Sequence of the second protein:
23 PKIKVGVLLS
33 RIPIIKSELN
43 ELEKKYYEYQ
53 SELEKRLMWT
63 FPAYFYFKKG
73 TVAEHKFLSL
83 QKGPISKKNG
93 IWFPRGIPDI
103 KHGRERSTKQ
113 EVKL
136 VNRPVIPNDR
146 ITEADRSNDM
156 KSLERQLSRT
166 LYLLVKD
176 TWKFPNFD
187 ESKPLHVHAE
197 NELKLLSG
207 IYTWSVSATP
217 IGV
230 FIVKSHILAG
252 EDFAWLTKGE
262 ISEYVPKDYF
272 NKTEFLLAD

This data describes a binding interaction between two proteins.

Contacts between the two chains:
Residue A214 in the second protein interacts with residue E120 in the first protein (closest heavy-atom distance 3.5 Å).
Residue D144 in the second protein contacts residue P136 in the first protein (closest heavy-atom distance 3.6 Å).
Residue A214 in the second protein contacts residue A116 in the first protein (closest heavy-atom distance 3.6 Å).
Residue P142 in the second protein interacts with residue F135 in the first protein (closest heavy-atom distance 3.6 Å).
Residue W210 in the second protein is in contact with residue P126 in the first protein (closest heavy-atom distance 3.4 Å).
Residue Y66 in the second protein is in contact with residue S47 in the first protein (closest heavy-atom distance 2.8 Å).
Residue R58 in the second protein interacts with residue L59 in the first protein (closest heavy-atom distance 3.5 Å).
Residue P216 in the second protein interacts with residue S101 in the first protein (closest heavy-atom distance 3.3 Å).
Residue W210 in the second protein contacts residue F125 in the first protein (closest heavy-atom distance 3.4 Å).
Residue I37 in the second protein is in contact with residue P132 in the first protein (closest heavy-atom distance 3.6 Å).
Residue N42 in the second protein is in contact with residue Y79 in the first protein (closest heavy-atom distance 3.2 Å).
Residue I37 in the second protein is in contact with residue P136 in the first protein (closest heavy-atom distance 3.5 Å).
Residue Y48 in the second protein is in contact with residue W76 in the first protein (closest heavy-atom distance 3.4 Å).
Residue A238 in the second protein is in contact with residue H142 in the first protein (closest heavy-atom distance 3.6 Å).
Residue T147 in the second protein contacts residue L140 in the first protein (closest heavy-atom distance 3.6 Å).
Residue Y66 in the second protein is in contact with residue K54 in the first protein (closest heavy-atom distance 2.7 Å).
Residue T215 in the second protein contacts residue E120 in the first protein (closest heavy-atom distance 3.6 Å).
Residue G218 in the second protein interacts with residue S101 in the first protein (closest heavy-atom distance 3.4 Å).
Residue A238 in the second protein contacts residue W141 in the first protein (closest heavy-atom distance 3.4 Å).
Residue R108 in the second protein interacts with residue Q55 in the first protein (closest heavy-atom distance 2.7 Å).
Residue E187 in the second protein interacts with residue S109 in the first protein (closest heavy-atom distance 3.4 Å).
Residue F67 in the second protein contacts residue V48 in the first protein (closest heavy-atom distance 3.3 Å).
Residue H235 in the second protein contacts residue M129 in the first protein (closest heavy-atom distance 3.1 Å).
Residue R108 in the second protein is in contact with residue P56 in the first protein (closest heavy-atom distance 3.6 Å).
Residue F276 in the second protein contacts residue Q94 in the first protein (closest heavy-atom distance 3.2 Å).
Residue S188 in the second protein is in contact with residue R111 in the first protein (closest heavy-atom distance 2.7 Å).
Residue K38 in the second protein interacts with residue T133 in the first protein (closest heavy-atom distance 2.6 Å).
Residue N143 in the second protein contacts residue F135 in the first protein (closest heavy-atom distance 3.5 Å).
Residue I36 in the second protein interacts with residue P132 in the first protein (closest heavy-atom distance 3.6 Å).
Residue Y48 in the second protein is in contact with residue E73 in the first protein (closest heavy-atom distance 3.0 Å).
Residue A238 in the second protein contacts residue Y143 in the first protein (closest heavy-atom distance 3.6 Å).
Residue N143 in the second protein is in contact with residue P136 in the first protein (closest heavy-atom distance 3.5 Å).
Residue E45 in the second protein interacts with residue Y79 in the first protein (closest heavy-atom distance 2.6 Å).
Residue I207 in the second protein contacts residue F145 in the first protein (closest heavy-atom distance 3.2 Å).
Residue E159 in the second protein interacts with residue L140 in the first protein (closest heavy-atom distance 3.4 Å).
Residue R58 in the second protein interacts with residue K57 in the first protein (closest heavy-atom distance 2.8 Å).
Residue W61 in the second protein interacts with residue S50 in the first protein (closest heavy-atom distance 3.0 Å).
Residue L237 in the second protein interacts with residue W141 in the first protein (closest heavy-atom distance 3.5 Å).
Residue Y51 in the second protein contacts residue H69 in the first protein (closest heavy-atom distance 2.5 Å).
Residue L59 in the second protein contacts residue P56 in the first protein (closest heavy-atom distance 3.6 Å).
Residue I36 in the second protein interacts with residue T133 in the first protein (closest heavy-atom distance 3.2 Å).
Residue T62 in the second protein interacts with residue K54 in the first protein (closest heavy-atom distance 2.8 Å).
Residue G218 in the second protein interacts with residue S97 in the first protein (closest heavy-atom distance 2.9 Å).
Residue R145 in the second protein contacts residue F135 in the first protein (closest heavy-atom distance 3.5 Å).
Residue G239 in the second protein contacts residue W141 in the first protein (closest heavy-atom distance 3.6 Å).
Residue W61 in the second protein contacts residue A51 in the first protein (closest heavy-atom distance 3.4 Å).
Residue N143 in the second protein contacts residue P137 in the first protein (closest heavy-atom distance 2.7 Å).
Residue L158 in the second protein is in contact with residue W141 in the first protein (closest heavy-atom distance 3.2 Å).
Residue W61 in the second protein contacts residue K54 in the first protein (closest heavy-atom distance 3.4 Å).
Residue D280 in the second protein is in contact with residue R86 in the first protein (closest heavy-atom distance 2.9 Å).
Residue I217 in the second protein contacts residue S97 in the first protein (closest heavy-atom distance 3.3 Å).
Residue Q52 in the second protein contacts residue E73 in the first protein (closest heavy-atom distance 3.6 Å).
Residue M60 in the second protein is in contact with residue P56 in the first protein (closest heavy-atom distance 3.2 Å).
Residue W61 in the second protein contacts residue M49 in the first protein (closest heavy-atom distance 3.2 Å).
Residue I37 in the second protein interacts with residue T133 in the first protein (closest heavy-atom distance 3.3 Å).
Residue A238 in the second protein contacts residue F145 in the first protein (closest heavy-atom distance 3.4 Å).
Residue F276 in the second protein contacts residue Q90 in the first protein (closest heavy-atom distance 3.0 Å).
Residue S213 in the second protein contacts residue E120 in the first protein (closest heavy-atom distance 3.1 Å).
Residue K103 in the second protein is in contact with residue R53 in the first protein (closest heavy-atom distance 3.5 Å).
Residue R108 in the second protein is in contact with residue K57 in the first protein (closest heavy-atom distance 3.6 Å).

Sequence of the first protein:
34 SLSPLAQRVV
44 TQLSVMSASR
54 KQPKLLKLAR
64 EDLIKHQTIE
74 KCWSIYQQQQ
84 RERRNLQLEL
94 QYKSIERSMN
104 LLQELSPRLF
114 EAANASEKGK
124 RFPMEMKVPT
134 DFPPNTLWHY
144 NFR